Interface contacts:
Residue F13 in chain A contacts residue I3 in chain B (closest heavy-atom distance 3.5 Å).
Residue P337 in chain A contacts residue F1 in chain B (closest heavy-atom distance 3.9 Å).
Residue P397 in chain A contacts residue V4 in chain B (closest heavy-atom distance 3.6 Å).
Residue I339 in chain A is in contact with residue F1 in chain B (closest heavy-atom distance 3.6 Å).
Residue V410 in chain A interacts with residue T6 in chain B (closest heavy-atom distance 4.0 Å).
Residue D10 in chain A is in contact with residue S2 in chain B (closest heavy-atom distance 2.5 Å).
Residue D10 in chain A contacts residue I3 in chain B (closest heavy-atom distance 3.7 Å).
Residue V411 in chain A contacts residue T6 in chain B (closest heavy-atom distance 4.7 Å).
Residue T399 in chain A is in contact with residue L7 in chain B (closest heavy-atom distance 4.6 Å).
Residue D412 in chain A contacts residue T6 in chain B (closest heavy-atom distance 2.7 Å).
Residue Y402 in chain A interacts with residue P9 in chain B (closest heavy-atom distance 4.4 Å).
Residue M9 in chain A is in contact with residue I3 in chain B (closest heavy-atom distance 3.6 Å).
Residue P337 in chain A contacts residue I3 in chain B (closest heavy-atom distance 4.6 Å).
Residue D412 in chain A contacts residue V4 in chain B (closest heavy-atom distance 4.5 Å).
Residue Y356 in chain A interacts with residue I3 in chain B (closest heavy-atom distance 2.3 Å).
Residue V410 in chain A is in contact with residue Y8 in chain B (closest heavy-atom distance 3.5 Å).
Residue Y402 in chain A is in contact with residue L7 in chain B (closest heavy-atom distance 4.1 Å).
Residue K341 in chain A interacts with residue Y8 in chain B (closest heavy-atom distance 4.9 Å).
Residue D10 in chain A interacts with residue V4 in chain B (closest heavy-atom distance 3.6 Å).
Residue I339 in chain A is in contact with residue S2 in chain B (closest heavy-atom distance 4.2 Å).
Residue M394 in chain A is in contact with residue T6 in chain B (closest heavy-atom distance 4.9 Å).
Residue R336 in chain A is in contact with residue F1 in chain B (closest heavy-atom distance 3.5 Å).
Residue D412 in chain A interacts with residue G5 in chain B (closest heavy-atom distance 4.4 Å).
Residue Y402 in chain A interacts with residue Y8 in chain B (closest heavy-atom distance 4.7 Å).
Residue F13 in chain A interacts with residue F1 in chain B (closest heavy-atom distance 3.6 Å).
Residue P396 in chain A interacts with residue L7 in chain B (closest heavy-atom distance 4.3 Å).
Residue P396 in chain A is in contact with residue T6 in chain B (closest heavy-atom distance 5.0 Å).
Residue M9 in chain A interacts with residue V4 in chain B (closest heavy-atom distance 4.4 Å).
Residue M394 in chain A interacts with residue I3 in chain B (closest heavy-atom distance 3.7 Å).
Residue L395 in chain A is in contact with residue G5 in chain B (closest heavy-atom distance 4.4 Å).
Residue L320 in chain A interacts with residue I3 in chain B (closest heavy-atom distance 4.6 Å).
Residue I339 in chain A contacts residue I3 in chain B (closest heavy-atom distance 4.3 Å).
Residue P354 in chain A interacts with residue V4 in chain B (closest heavy-atom distance 4.4 Å).
Residue P396 in chain A interacts with residue G5 in chain B (closest heavy-atom distance 3.6 Å).
Residue M394 in chain A interacts with residue G5 in chain B (closest heavy-atom distance 3.2 Å).
Residue P397 in chain A interacts with residue G5 in chain B (closest heavy-atom distance 4.9 Å).
Residue M414 in chain A interacts with residue I3 in chain B (closest heavy-atom distance 4.8 Å).
Residue P396 in chain A interacts with residue V4 in chain B (closest heavy-atom distance 4.7 Å).
Residue K341 in chain A is in contact with residue T6 in chain B (closest heavy-atom distance 2.7 Å).
Residue M394 in chain A interacts with residue V4 in chain B (closest heavy-atom distance 4.7 Å).
Residue Y356 in chain A contacts residue V4 in chain B (closest heavy-atom distance 4.4 Å).

Sequence of chain B:
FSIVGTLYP

Sequence of chain A:
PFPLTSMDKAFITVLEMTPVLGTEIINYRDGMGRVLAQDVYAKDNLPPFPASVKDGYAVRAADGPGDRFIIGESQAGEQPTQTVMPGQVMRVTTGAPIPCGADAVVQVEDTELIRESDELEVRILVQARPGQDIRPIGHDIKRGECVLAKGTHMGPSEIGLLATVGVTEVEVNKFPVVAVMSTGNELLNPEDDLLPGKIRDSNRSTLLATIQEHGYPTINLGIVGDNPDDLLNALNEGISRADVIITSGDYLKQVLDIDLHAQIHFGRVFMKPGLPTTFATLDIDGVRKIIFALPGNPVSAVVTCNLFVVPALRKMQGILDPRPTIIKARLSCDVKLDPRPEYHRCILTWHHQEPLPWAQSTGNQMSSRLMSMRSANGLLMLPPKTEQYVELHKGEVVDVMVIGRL

The following describes two proteins that form a bound complex.